Sequence of protein 1:
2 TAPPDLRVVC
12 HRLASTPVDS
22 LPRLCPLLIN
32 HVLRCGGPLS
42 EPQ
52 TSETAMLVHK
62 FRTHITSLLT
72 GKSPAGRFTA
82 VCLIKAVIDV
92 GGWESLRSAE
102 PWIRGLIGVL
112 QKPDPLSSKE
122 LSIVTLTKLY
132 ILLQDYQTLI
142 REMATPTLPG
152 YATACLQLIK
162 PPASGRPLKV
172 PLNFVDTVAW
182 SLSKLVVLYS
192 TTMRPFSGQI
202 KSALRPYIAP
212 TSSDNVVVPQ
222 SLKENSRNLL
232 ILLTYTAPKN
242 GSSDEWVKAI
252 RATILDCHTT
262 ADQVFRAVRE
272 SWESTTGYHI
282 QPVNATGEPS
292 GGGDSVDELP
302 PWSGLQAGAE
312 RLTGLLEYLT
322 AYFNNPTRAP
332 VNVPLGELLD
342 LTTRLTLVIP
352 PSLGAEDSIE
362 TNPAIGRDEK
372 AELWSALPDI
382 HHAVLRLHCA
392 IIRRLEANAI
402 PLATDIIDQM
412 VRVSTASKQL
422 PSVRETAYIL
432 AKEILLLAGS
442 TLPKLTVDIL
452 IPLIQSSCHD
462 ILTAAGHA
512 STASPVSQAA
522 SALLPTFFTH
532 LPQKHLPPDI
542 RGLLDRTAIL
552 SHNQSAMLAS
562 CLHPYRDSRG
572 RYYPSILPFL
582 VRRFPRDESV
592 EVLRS

Interface contacts:
Residue V334 in protein 1 is in contact with residue F357 in protein 2 (closest heavy-atom distance 2.6 Å).
Residue N326 in protein 1 contacts residue F361 in protein 2 (closest heavy-atom distance 3.6 Å).
Residue W181 in protein 1 contacts residue D372 in protein 2 (closest heavy-atom distance 2.7 Å).
Residue W181 in protein 1 interacts with residue L371 in protein 2 (closest heavy-atom distance 3.3 Å).
Residue I132 in protein 1 interacts with residue L375 in protein 2 (closest heavy-atom distance 3.7 Å).
Residue N174 in protein 1 contacts residue R370 in protein 2 (closest heavy-atom distance 2.8 Å).
Residue S118 in protein 1 contacts residue A388 in protein 2 (closest heavy-atom distance 3.3 Å).
Residue H564 in protein 1 contacts residue D190 in protein 2 (closest heavy-atom distance 3.7 Å).
Residue L563 in protein 1 is in contact with residue D190 in protein 2 (closest heavy-atom distance 3.5 Å).
Residue T328 in protein 1 contacts residue F361 in protein 2 (closest heavy-atom distance 2.8 Å).
Residue R395 in protein 1 is in contact with residue F366 in protein 2 (closest heavy-atom distance 3.2 Å).
Residue V334 in protein 1 contacts residue T356 in protein 2 (closest heavy-atom distance 3.2 Å).
Residue P402 in protein 1 interacts with residue L157 in protein 2 (closest heavy-atom distance 3.3 Å).
Residue T442 in protein 1 contacts residue S154 in protein 2 (closest heavy-atom distance 3.0 Å).
Residue G337 in protein 1 is in contact with residue Y355 in protein 2 (closest heavy-atom distance 3.0 Å).
Residue K86 in protein 1 contacts residue G379 in protein 2 (closest heavy-atom distance 3.3 Å).
Residue P331 in protein 1 interacts with residue A359 in protein 2 (closest heavy-atom distance 3.4 Å).
Residue D20 in protein 1 contacts residue Y393 in protein 2 (closest heavy-atom distance 2.4 Å).
Residue P335 in protein 1 contacts residue Y355 in protein 2 (closest heavy-atom distance 3.6 Å).
Residue D90 in protein 1 interacts with residue G379 in protein 2 (closest heavy-atom distance 2.4 Å).
Residue N333 in protein 1 is in contact with residue T358 in protein 2 (closest heavy-atom distance 2.6 Å).
Residue E397 in protein 1 contacts residue P339 in protein 2 (closest heavy-atom distance 3.7 Å).
Residue V332 in protein 1 interacts with residue A359 in protein 2 (closest heavy-atom distance 3.0 Å).
Residue T328 in protein 1 contacts residue Q360 in protein 2 (closest heavy-atom distance 3.5 Å).
Residue N399 in protein 1 is in contact with residue F357 in protein 2 (closest heavy-atom distance 3.3 Å).
Residue K185 in protein 1 contacts residue D372 in protein 2 (closest heavy-atom distance 2.9 Å).
Residue P116 in protein 1 contacts residue F392 in protein 2 (closest heavy-atom distance 3.7 Å).
Residue T178 in protein 1 is in contact with residue L371 in protein 2 (closest heavy-atom distance 3.7 Å).
Residue R395 in protein 1 is in contact with residue F361 in protein 2 (closest heavy-atom distance 3.2 Å).
Residue I30 in protein 1 is in contact with residue L385 in protein 2 (closest heavy-atom distance 3.7 Å).
Residue K86 in protein 1 interacts with residue L375 in protein 2 (closest heavy-atom distance 3.1 Å).
Residue W247 in protein 1 contacts residue F361 in protein 2 (closest heavy-atom distance 3.7 Å).
Residue P331 in protein 1 is in contact with residue V343 in protein 2 (closest heavy-atom distance 3.7 Å).
Residue E121 in protein 1 interacts with residue R370 in protein 2 (closest heavy-atom distance 2.7 Å).
Residue P565 in protein 1 is in contact with residue D190 in protein 2 (closest heavy-atom distance 3.7 Å).
Residue N333 in protein 1 contacts residue F357 in protein 2 (closest heavy-atom distance 3.4 Å).
Residue L122 in protein 1 is in contact with residue F380 in protein 2 (closest heavy-atom distance 3.6 Å).
Residue D90 in protein 1 is in contact with residue A377 in protein 2 (closest heavy-atom distance 3.6 Å).
Residue T442 in protein 1 contacts residue H138 in protein 2 (closest heavy-atom distance 3.5 Å).
Residue R394 in protein 1 contacts residue F366 in protein 2 (closest heavy-atom distance 3.4 Å).
Residue W181 in protein 1 interacts with residue L375 in protein 2 (closest heavy-atom distance 3.6 Å).
Residue P327 in protein 1 contacts residue F361 in protein 2 (closest heavy-atom distance 3.5 Å).
Residue P23 in protein 1 is in contact with residue I389 in protein 2 (closest heavy-atom distance 3.3 Å).
Residue L34 in protein 1 contacts residue T378 in protein 2 (closest heavy-atom distance 3.7 Å).
Residue R395 in protein 1 contacts residue P339 in protein 2 (closest heavy-atom distance 3.4 Å).
Residue V125 in protein 1 interacts with residue L375 in protein 2 (closest heavy-atom distance 3.6 Å).
Residue V332 in protein 1 contacts residue F357 in protein 2 (closest heavy-atom distance 3.2 Å).
Residue T442 in protein 1 contacts residue S152 in protein 2 (closest heavy-atom distance 3.4 Å).
Residue P23 in protein 1 contacts residue F392 in protein 2 (closest heavy-atom distance 3.6 Å).
Residue K86 in protein 1 interacts with residue F380 in protein 2 (closest heavy-atom distance 3.6 Å).
Residue V332 in protein 1 is in contact with residue T358 in protein 2 (closest heavy-atom distance 3.2 Å).
Residue K129 in protein 1 interacts with residue L375 in protein 2 (closest heavy-atom distance 3.6 Å).
Residue L396 in protein 1 is in contact with residue F357 in protein 2 (closest heavy-atom distance 3.6 Å).
Residue H564 in protein 1 is in contact with residue S188 in protein 2 (closest heavy-atom distance 3.2 Å).
Residue R329 in protein 1 is in contact with residue Q360 in protein 2 (closest heavy-atom distance 2.9 Å).
Residue R24 in protein 1 is in contact with residue Y393 in protein 2 (closest heavy-atom distance 3.6 Å).
Residue A76 in protein 1 contacts residue F392 in protein 2 (closest heavy-atom distance 3.6 Å).
Residue D90 in protein 1 contacts residue T378 in protein 2 (closest heavy-atom distance 3.4 Å).
Residue A439 in protein 1 contacts residue S154 in protein 2 (closest heavy-atom distance 3.3 Å).
Residue L336 in protein 1 is in contact with residue Y355 in protein 2 (closest heavy-atom distance 2.9 Å).

Sequence of protein 2:
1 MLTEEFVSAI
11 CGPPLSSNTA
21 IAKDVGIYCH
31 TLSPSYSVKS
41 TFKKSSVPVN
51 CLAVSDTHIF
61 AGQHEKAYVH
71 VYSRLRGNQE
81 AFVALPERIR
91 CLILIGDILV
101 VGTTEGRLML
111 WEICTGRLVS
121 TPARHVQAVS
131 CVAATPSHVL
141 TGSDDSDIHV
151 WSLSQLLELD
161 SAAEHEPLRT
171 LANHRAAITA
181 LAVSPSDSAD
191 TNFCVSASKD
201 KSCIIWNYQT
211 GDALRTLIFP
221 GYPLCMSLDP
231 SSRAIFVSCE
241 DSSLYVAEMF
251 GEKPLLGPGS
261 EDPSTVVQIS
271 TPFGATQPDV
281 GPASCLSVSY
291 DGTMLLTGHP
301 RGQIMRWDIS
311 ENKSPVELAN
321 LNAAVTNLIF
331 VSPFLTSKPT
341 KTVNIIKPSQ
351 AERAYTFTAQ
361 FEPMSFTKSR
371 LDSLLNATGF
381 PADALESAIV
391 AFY

This data describes a binding interaction between two proteins.